Sequence of chain A:
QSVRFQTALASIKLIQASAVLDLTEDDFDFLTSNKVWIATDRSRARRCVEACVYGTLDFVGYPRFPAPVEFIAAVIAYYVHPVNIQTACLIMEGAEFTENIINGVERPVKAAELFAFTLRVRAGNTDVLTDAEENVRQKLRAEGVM

Sequence of chain B:
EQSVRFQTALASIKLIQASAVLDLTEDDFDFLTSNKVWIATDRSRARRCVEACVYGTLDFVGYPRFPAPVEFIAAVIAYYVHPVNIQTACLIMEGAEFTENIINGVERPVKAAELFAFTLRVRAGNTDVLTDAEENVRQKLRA

The following describes two proteins that form a bound complex.

Contacts between the two chains:
Residue T13 in chain A contacts residue G67 in chain B (closest heavy-atom distance 4.8 Å).
Residue V9 in chain A contacts residue V66 in chain B (closest heavy-atom distance 3.8 Å).
Residue A16 in chain A interacts with residue F65 in chain B (closest heavy-atom distance 3.2 Å).
Residue V9 in chain A contacts residue G67 in chain B (closest heavy-atom distance 4.4 Å).
Residue T13 in chain A contacts residue D64 in chain B (closest heavy-atom distance 4.1 Å).
Residue A16 in chain A interacts with residue A148 in chain B (closest heavy-atom distance 4.3 Å).
Residue L20 in chain A is in contact with residue V26 in chain B (closest heavy-atom distance 3.5 Å).
Residue K19 in chain A contacts residue A148 in chain B (closest heavy-atom distance 4.6 Å).
Residue S17 in chain A interacts with residue V66 in chain B (closest heavy-atom distance 3.2 Å).
Residue T13 in chain A contacts residue V66 in chain B (closest heavy-atom distance 4.4 Å).
Residue Y84 in chain A contacts residue A148 in chain B (closest heavy-atom distance 4.2 Å).
Residue L20 in chain A interacts with residue A25 in chain B (closest heavy-atom distance 4.7 Å).
Residue S8 in chain A is in contact with residue G67 in chain B (closest heavy-atom distance 4.5 Å).
Residue S17 in chain A interacts with residue F65 in chain B (closest heavy-atom distance 3.8 Å).
Residue L20 in chain A contacts residue F65 in chain B (closest heavy-atom distance 3.4 Å).
Residue T13 in chain A is in contact with residue F65 in chain B (closest heavy-atom distance 3.9 Å).
Residue Q7 in chain A interacts with residue G67 in chain B (closest heavy-atom distance 5.0 Å).